These two protein chains interact to form a complex.

Interface contacts:
Residue Y33 in chain A contacts residue G8 in chain B (closest heavy-atom distance 3.3 Å).
Residue N121 in chain A is in contact with residue P2 in chain B (closest heavy-atom distance 3.8 Å).
Residue P5 in chain A contacts residue I4 in chain B (closest heavy-atom distance 4.0 Å).
Residue Q17 in chain A interacts with residue F6 in chain B (closest heavy-atom distance 3.4 Å).
Residue R31 in chain A is in contact with residue G8 in chain B (closest heavy-atom distance 3.0 Å).
Residue K122 in chain A contacts residue F6 in chain B (closest heavy-atom distance 4.0 Å).
Residue A120 in chain A contacts residue R3 in chain B (closest heavy-atom distance 4.3 Å).
Residue M2 in chain A is in contact with residue P2 in chain B (closest heavy-atom distance 4.7 Å).
Residue F32 in chain A contacts residue G8 in chain B (closest heavy-atom distance 4.0 Å).
Residue L113 in chain A contacts residue F6 in chain B (closest heavy-atom distance 4.3 Å).
Residue V10 in chain A is in contact with residue F6 in chain B (closest heavy-atom distance 3.7 Å).
Residue E3 in chain A is in contact with residue P2 in chain B (closest heavy-atom distance 4.1 Å).
Residue G34 in chain A contacts residue P9 in chain B (closest heavy-atom distance 4.3 Å).
Residue Y124 in chain A contacts residue G7 in chain B (closest heavy-atom distance 3.4 Å).
Residue E13 in chain A interacts with residue I4 in chain B (closest heavy-atom distance 4.3 Å).
Residue P5 in chain A interacts with residue P2 in chain B (closest heavy-atom distance 3.8 Å).
Residue K122 in chain A is in contact with residue T5 in chain B (closest heavy-atom distance 3.3 Å).
Residue F123 in chain A interacts with residue I4 in chain B (closest heavy-atom distance 4.4 Å).
Residue F32 in chain A is in contact with residue G7 in chain B (closest heavy-atom distance 4.2 Å).
Residue Y33 in chain A contacts residue G7 in chain B (closest heavy-atom distance 5.0 Å).
Residue R31 in chain A is in contact with residue G7 in chain B (closest heavy-atom distance 3.3 Å).
Residue Q57 in chain A contacts residue S10 in chain B (closest heavy-atom distance 4.0 Å).
Residue N121 in chain A interacts with residue I4 in chain B (closest heavy-atom distance 3.5 Å).
Residue F14 in chain A contacts residue F6 in chain B (closest heavy-atom distance 3.4 Å).
Residue L9 in chain A interacts with residue I4 in chain B (closest heavy-atom distance 3.8 Å).
Residue E116 in chain A is in contact with residue P9 in chain B (closest heavy-atom distance 3.6 Å).
Residue Q17 in chain A is in contact with residue I4 in chain B (closest heavy-atom distance 3.5 Å).
Residue K122 in chain A interacts with residue G8 in chain B (closest heavy-atom distance 4.1 Å).
Residue Q17 in chain A contacts residue T5 in chain B (closest heavy-atom distance 4.8 Å).
Residue R31 in chain A interacts with residue F6 in chain B (closest heavy-atom distance 3.2 Å).
Residue E116 in chain A contacts residue G8 in chain B (closest heavy-atom distance 4.1 Å).
Residue V119 in chain A interacts with residue T5 in chain B (closest heavy-atom distance 4.6 Å).
Residue Y124 in chain A interacts with residue P9 in chain B (closest heavy-atom distance 4.6 Å).
Residue N121 in chain A contacts residue T5 in chain B (closest heavy-atom distance 3.2 Å).
Residue F32 in chain A is in contact with residue F6 in chain B (closest heavy-atom distance 3.5 Å).
Residue Y33 in chain A contacts residue P9 in chain B (closest heavy-atom distance 4.7 Å).
Residue F123 in chain A interacts with residue G7 in chain B (closest heavy-atom distance 2.8 Å).
Residue E13 in chain A interacts with residue F6 in chain B (closest heavy-atom distance 4.1 Å).
Residue F123 in chain A contacts residue T5 in chain B (closest heavy-atom distance 3.0 Å).
Residue E116 in chain A is in contact with residue G7 in chain B (closest heavy-atom distance 3.6 Å).
Residue Y124 in chain A contacts residue G8 in chain B (closest heavy-atom distance 3.8 Å).
Residue V10 in chain A is in contact with residue I4 in chain B (closest heavy-atom distance 4.3 Å).
Residue G34 in chain A contacts residue G8 in chain B (closest heavy-atom distance 4.7 Å).
Residue K122 in chain A contacts residue G7 in chain B (closest heavy-atom distance 3.5 Å).
Residue A120 in chain A contacts residue T5 in chain B (closest heavy-atom distance 4.9 Å).
Residue N121 in chain A interacts with residue R3 in chain B (closest heavy-atom distance 3.3 Å).
Residue F123 in chain A interacts with residue F6 in chain B (closest heavy-atom distance 3.0 Å).
Residue L9 in chain A contacts residue P2 in chain B (closest heavy-atom distance 4.4 Å).

Sequence of chain A:
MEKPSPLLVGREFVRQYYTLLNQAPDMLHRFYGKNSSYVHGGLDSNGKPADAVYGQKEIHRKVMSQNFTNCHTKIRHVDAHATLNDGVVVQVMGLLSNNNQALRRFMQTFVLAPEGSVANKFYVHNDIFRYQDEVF

Sequence of chain B:
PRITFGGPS